Sequence of the first protein:
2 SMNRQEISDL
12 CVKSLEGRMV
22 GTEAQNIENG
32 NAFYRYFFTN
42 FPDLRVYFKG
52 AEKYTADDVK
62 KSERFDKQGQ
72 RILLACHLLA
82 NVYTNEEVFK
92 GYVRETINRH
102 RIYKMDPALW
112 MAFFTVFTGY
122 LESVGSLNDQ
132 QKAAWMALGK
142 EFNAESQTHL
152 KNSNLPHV

Sequence of the second protein:
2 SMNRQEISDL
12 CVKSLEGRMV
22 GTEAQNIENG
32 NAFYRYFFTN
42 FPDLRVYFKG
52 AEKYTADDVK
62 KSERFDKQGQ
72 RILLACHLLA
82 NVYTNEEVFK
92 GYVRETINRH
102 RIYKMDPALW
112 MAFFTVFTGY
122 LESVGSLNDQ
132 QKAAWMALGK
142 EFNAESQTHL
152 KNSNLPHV

Interface contacts:
Residue L79 in the first protein interacts with residue V83 in the second protein (closest heavy-atom distance 3.8 Å).
Residue V89 in the first protein is in contact with residue L75 in the second protein (closest heavy-atom distance 3.8 Å).
Residue V21 in the first protein contacts residue G92 in the second protein (closest heavy-atom distance 4.5 Å).
Residue V89 in the first protein interacts with residue V21 in the second protein (closest heavy-atom distance 4.1 Å).
Residue H78 in the first protein contacts residue V89 in the second protein (closest heavy-atom distance 3.6 Å).
Residue R95 in the first protein interacts with residue G22 in the second protein (closest heavy-atom distance 3.4 Å).
Residue M20 in the first protein contacts residue V89 in the second protein (closest heavy-atom distance 4.0 Å).
Residue N86 in the first protein is in contact with residue M20 in the second protein (closest heavy-atom distance 4.3 Å).
Residue V89 in the first protein contacts residue L79 in the second protein (closest heavy-atom distance 4.0 Å).
Residue V21 in the first protein interacts with residue R95 in the second protein (closest heavy-atom distance 4.4 Å).
Residue N86 in the first protein is in contact with residue V13 in the second protein (closest heavy-atom distance 4.5 Å).
Residue N82 in the first protein is in contact with residue V89 in the second protein (closest heavy-atom distance 4.0 Å).
Residue V83 in the first protein is in contact with residue V83 in the second protein (closest heavy-atom distance 3.5 Å).
Residue L75 in the first protein contacts residue V89 in the second protein (closest heavy-atom distance 3.8 Å).
Residue L75 in the first protein contacts residue G92 in the second protein (closest heavy-atom distance 3.6 Å).
Residue R72 in the first protein is in contact with residue E96 in the second protein (closest heavy-atom distance 3.6 Å).
Residue G92 in the first protein interacts with residue V21 in the second protein (closest heavy-atom distance 4.5 Å).
Residue V13 in the first protein interacts with residue N86 in the second protein (closest heavy-atom distance 4.5 Å).
Residue E96 in the first protein is in contact with residue L75 in the second protein (closest heavy-atom distance 3.7 Å).
Residue G22 in the first protein contacts residue R95 in the second protein (closest heavy-atom distance 3.4 Å).
Residue R100 in the first protein is in contact with residue R100 in the second protein (closest heavy-atom distance 3.4 Å).
Residue V89 in the first protein contacts residue M20 in the second protein (closest heavy-atom distance 4.0 Å).
Residue E88 in the first protein is in contact with residue M20 in the second protein (closest heavy-atom distance 3.8 Å).
Residue E96 in the first protein contacts residue R72 in the second protein (closest heavy-atom distance 3.6 Å).
Residue L79 in the first protein contacts residue L79 in the second protein (closest heavy-atom distance 4.6 Å).
Residue V89 in the first protein is in contact with residue N82 in the second protein (closest heavy-atom distance 4.0 Å).
Residue L79 in the first protein is in contact with residue V89 in the second protein (closest heavy-atom distance 4.0 Å).
Residue E88 in the first protein interacts with residue V21 in the second protein (closest heavy-atom distance 3.5 Å).
Residue Y93 in the first protein is in contact with residue L79 in the second protein (closest heavy-atom distance 3.8 Å).
Residue V89 in the first protein is in contact with residue H78 in the second protein (closest heavy-atom distance 3.6 Å).
Residue N82 in the first protein is in contact with residue N82 in the second protein (closest heavy-atom distance 3.8 Å).
Residue L79 in the first protein is in contact with residue Y93 in the second protein (closest heavy-atom distance 3.8 Å).
Residue T23 in the first protein interacts with residue R95 in the second protein (closest heavy-atom distance 3.6 Å).
Residue V83 in the first protein is in contact with residue N82 in the second protein (closest heavy-atom distance 3.9 Å).
Residue N82 in the first protein interacts with residue N86 in the second protein (closest heavy-atom distance 3.0 Å).
Residue V21 in the first protein is in contact with residue E88 in the second protein (closest heavy-atom distance 3.5 Å).
Residue N82 in the first protein is in contact with residue V83 in the second protein (closest heavy-atom distance 3.9 Å).
Residue V21 in the first protein contacts residue V89 in the second protein (closest heavy-atom distance 4.1 Å).
Residue L75 in the first protein is in contact with residue Y93 in the second protein (closest heavy-atom distance 3.8 Å).
Residue R95 in the first protein interacts with residue V21 in the second protein (closest heavy-atom distance 4.4 Å).
Residue Y93 in the first protein is in contact with residue L75 in the second protein (closest heavy-atom distance 3.8 Å).
Residue M20 in the first protein contacts residue N86 in the second protein (closest heavy-atom distance 4.3 Å).
Residue G92 in the first protein interacts with residue L75 in the second protein (closest heavy-atom distance 3.6 Å).
Residue L75 in the first protein interacts with residue E96 in the second protein (closest heavy-atom distance 3.7 Å).
Residue M20 in the first protein interacts with residue E88 in the second protein (closest heavy-atom distance 3.8 Å).
Residue N86 in the first protein is in contact with residue N82 in the second protein (closest heavy-atom distance 3.0 Å).
Residue R95 in the first protein contacts residue T23 in the second protein (closest heavy-atom distance 3.6 Å).
Residue V83 in the first protein contacts residue L79 in the second protein (closest heavy-atom distance 3.8 Å).

This data describes a binding interaction between two proteins.